Sequence of protein 2:
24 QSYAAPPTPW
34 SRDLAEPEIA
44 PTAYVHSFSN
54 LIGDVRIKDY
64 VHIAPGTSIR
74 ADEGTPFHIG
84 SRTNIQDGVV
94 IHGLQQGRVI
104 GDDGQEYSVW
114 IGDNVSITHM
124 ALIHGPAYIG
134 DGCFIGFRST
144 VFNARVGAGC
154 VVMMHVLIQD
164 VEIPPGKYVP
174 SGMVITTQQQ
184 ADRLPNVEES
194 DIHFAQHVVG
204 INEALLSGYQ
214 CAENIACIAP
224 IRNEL

Sequence of protein 1:
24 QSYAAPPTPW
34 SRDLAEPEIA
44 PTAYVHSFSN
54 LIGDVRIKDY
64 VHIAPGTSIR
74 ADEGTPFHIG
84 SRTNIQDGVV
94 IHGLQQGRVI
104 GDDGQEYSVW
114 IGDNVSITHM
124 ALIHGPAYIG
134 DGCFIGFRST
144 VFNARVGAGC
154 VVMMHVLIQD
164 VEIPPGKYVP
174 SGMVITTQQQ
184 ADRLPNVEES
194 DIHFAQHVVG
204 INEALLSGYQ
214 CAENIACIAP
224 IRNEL

Contacts between the two chains:
Residue Q162 in protein 1 contacts residue M157 in protein 2 (closest heavy-atom distance 4.0 Å).
Residue T143 in protein 1 interacts with residue R141 in protein 2 (closest heavy-atom distance 3.1 Å).
Residue N53 in protein 1 interacts with residue P68 in protein 2 (closest heavy-atom distance 3.4 Å).
Residue R73 in protein 1 interacts with residue L208 in protein 2 (closest heavy-atom distance 3.9 Å).
Residue R73 in protein 1 contacts residue D90 in protein 2 (closest heavy-atom distance 2.8 Å).
Residue M123 in protein 1 contacts residue M123 in protein 2 (closest heavy-atom distance 3.8 Å).
Residue R73 in protein 1 interacts with residue A67 in protein 2 (closest heavy-atom distance 4.0 Å).
Residue P30 in protein 1 interacts with residue I221 in protein 2 (closest heavy-atom distance 3.9 Å).
Residue S142 in protein 1 contacts residue R141 in protein 2 (closest heavy-atom distance 3.4 Å).
Residue R73 in protein 1 contacts residue H65 in protein 2 (closest heavy-atom distance 3.9 Å).
Residue W33 in protein 1 interacts with residue I204 in protein 2 (closest heavy-atom distance 4.0 Å).
Residue L125 in protein 1 is in contact with residue F140 in protein 2 (closest heavy-atom distance 3.6 Å).
Residue L160 in protein 1 contacts residue M157 in protein 2 (closest heavy-atom distance 4.1 Å).
Residue V92 in protein 1 contacts residue M123 in protein 2 (closest heavy-atom distance 4.1 Å).
Residue A124 in protein 1 interacts with residue M123 in protein 2 (closest heavy-atom distance 3.6 Å).
Residue M123 in protein 1 interacts with residue R141 in protein 2 (closest heavy-atom distance 2.9 Å).
Residue A124 in protein 1 is in contact with residue R141 in protein 2 (closest heavy-atom distance 3.7 Å).
Residue I55 in protein 1 is in contact with residue Y212 in protein 2 (closest heavy-atom distance 3.5 Å).
Residue Q98 in protein 1 interacts with residue I204 in protein 2 (closest heavy-atom distance 4.1 Å).
Residue W33 in protein 1 is in contact with residue L208 in protein 2 (closest heavy-atom distance 4.0 Å).
Residue L125 in protein 1 contacts residue R141 in protein 2 (closest heavy-atom distance 3.3 Å).
Residue F145 in protein 1 interacts with residue F140 in protein 2 (closest heavy-atom distance 3.8 Å).
Residue S52 in protein 1 interacts with residue F51 in protein 2 (closest heavy-atom distance 3.7 Å).
Residue P29 in protein 1 contacts residue Y212 in protein 2 (closest heavy-atom distance 3.7 Å).
Residue R35 in protein 1 contacts residue I224 in protein 2 (closest heavy-atom distance 3.1 Å).
Residue P29 in protein 1 contacts residue G211 in protein 2 (closest heavy-atom distance 3.7 Å).
Residue R73 in protein 1 contacts residue H122 in protein 2 (closest heavy-atom distance 3.7 Å).
Residue W33 in protein 1 is in contact with residue A207 in protein 2 (closest heavy-atom distance 3.9 Å).
Residue G91 in protein 1 interacts with residue M123 in protein 2 (closest heavy-atom distance 3.2 Å).
Residue L160 in protein 1 interacts with residue H158 in protein 2 (closest heavy-atom distance 3.8 Å).
Residue V93 in protein 1 is in contact with residue M123 in protein 2 (closest heavy-atom distance 3.2 Å).
Residue D36 in protein 1 interacts with residue L228 in protein 2 (closest heavy-atom distance 3.4 Å).
Residue V93 in protein 1 is in contact with residue D90 in protein 2 (closest heavy-atom distance 3.8 Å).
Residue F145 in protein 1 is in contact with residue M157 in protein 2 (closest heavy-atom distance 3.8 Å).
Residue D75 in protein 1 is in contact with residue Y212 in protein 2 (closest heavy-atom distance 2.6 Å).
Residue S71 in protein 1 interacts with residue D90 in protein 2 (closest heavy-atom distance 2.8 Å).
Residue R141 in protein 1 interacts with residue R141 in protein 2 (closest heavy-atom distance 3.4 Å).
Residue I55 in protein 1 contacts residue H49 in protein 2 (closest heavy-atom distance 3.9 Å).
Residue D75 in protein 1 is in contact with residue L208 in protein 2 (closest heavy-atom distance 3.5 Å).
Residue Q162 in protein 1 contacts residue S174 in protein 2 (closest heavy-atom distance 3.4 Å).
Residue E76 in protein 1 is in contact with residue I204 in protein 2 (closest heavy-atom distance 3.7 Å).
Residue S71 in protein 1 is in contact with residue P68 in protein 2 (closest heavy-atom distance 3.6 Å).
Residue L37 in protein 1 interacts with residue I221 in protein 2 (closest heavy-atom distance 4.2 Å).
Residue Q24 in protein 1 interacts with residue F51 in protein 2 (closest heavy-atom distance 3.6 Å).
Residue H127 in protein 1 contacts residue H122 in protein 2 (closest heavy-atom distance 3.5 Å).
Residue P30 in protein 1 contacts residue G211 in protein 2 (closest heavy-atom distance 3.2 Å).
Residue R73 in protein 1 interacts with residue P68 in protein 2 (closest heavy-atom distance 4.2 Å).
Residue L37 in protein 1 is in contact with residue L228 in protein 2 (closest heavy-atom distance 4.0 Å).
Residue V93 in protein 1 interacts with residue H122 in protein 2 (closest heavy-atom distance 3.9 Å).
Residue P30 in protein 1 contacts residue C214 in protein 2 (closest heavy-atom distance 4.0 Å).
Residue F51 in protein 1 is in contact with residue F51 in protein 2 (closest heavy-atom distance 3.7 Å).
Residue T143 in protein 1 contacts residue H158 in protein 2 (closest heavy-atom distance 2.9 Å).
Residue V159 in protein 1 interacts with residue H158 in protein 2 (closest heavy-atom distance 3.7 Å).
Residue R35 in protein 1 contacts residue L228 in protein 2 (closest heavy-atom distance 3.7 Å).
Residue N53 in protein 1 interacts with residue F51 in protein 2 (closest heavy-atom distance 3.6 Å).
Residue L125 in protein 1 contacts residue M123 in protein 2 (closest heavy-atom distance 4.1 Å).
Residue H95 in protein 1 interacts with residue H122 in protein 2 (closest heavy-atom distance 3.4 Å).
Residue L160 in protein 1 is in contact with residue S174 in protein 2 (closest heavy-atom distance 3.8 Å).
Residue R73 in protein 1 is in contact with residue Y212 in protein 2 (closest heavy-atom distance 3.9 Å).
Residue H127 in protein 1 interacts with residue F140 in protein 2 (closest heavy-atom distance 3.5 Å).

These two protein chains interact to form a complex.